Residue-level contacts at the interface:
Residue T104 in protein 1 interacts with residue I7 in protein 2 (closest heavy-atom distance 3.5 Å).
Residue D123 in protein 1 contacts residue N4 in protein 2 (closest heavy-atom distance 2.8 Å).
Residue D124 in protein 1 contacts residue N4 in protein 2 (closest heavy-atom distance 4.6 Å).
Residue M108 in protein 1 is in contact with residue T11 in protein 2 (closest heavy-atom distance 4.8 Å).
Residue V121 in protein 1 interacts with residue I7 in protein 2 (closest heavy-atom distance 4.3 Å).
Residue S122 in protein 1 is in contact with residue N4 in protein 2 (closest heavy-atom distance 2.7 Å).
Residue V121 in protein 1 is in contact with residue N4 in protein 2 (closest heavy-atom distance 3.6 Å).
Residue T104 in protein 1 contacts residue V6 in protein 2 (closest heavy-atom distance 4.7 Å).
Residue A107 in protein 1 is in contact with residue I7 in protein 2 (closest heavy-atom distance 3.8 Å).
Residue T104 in protein 1 contacts residue T10 in protein 2 (closest heavy-atom distance 3.6 Å).
Residue E100 in protein 1 is in contact with residue V6 in protein 2 (closest heavy-atom distance 3.7 Å).
Residue E100 in protein 1 is in contact with residue R9 in protein 2 (closest heavy-atom distance 3.1 Å).
Residue E100 in protein 1 interacts with residue T10 in protein 2 (closest heavy-atom distance 4.0 Å).
Residue D123 in protein 1 interacts with residue R3 in protein 2 (closest heavy-atom distance 3.4 Å).
Residue I103 in protein 1 contacts residue V6 in protein 2 (closest heavy-atom distance 4.7 Å).
Residue V121 in protein 1 is in contact with residue V6 in protein 2 (closest heavy-atom distance 4.1 Å).
Residue W101 in protein 1 contacts residue T10 in protein 2 (closest heavy-atom distance 4.4 Å).
Residue V118 in protein 1 is in contact with residue I7 in protein 2 (closest heavy-atom distance 4.8 Å).

Sequence of protein 2:
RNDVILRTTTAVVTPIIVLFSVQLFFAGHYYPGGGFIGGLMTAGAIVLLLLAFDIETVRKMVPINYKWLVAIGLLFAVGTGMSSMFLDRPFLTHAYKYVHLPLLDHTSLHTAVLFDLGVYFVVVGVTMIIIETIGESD

The following describes two proteins that form a bound complex.

Sequence of protein 1:
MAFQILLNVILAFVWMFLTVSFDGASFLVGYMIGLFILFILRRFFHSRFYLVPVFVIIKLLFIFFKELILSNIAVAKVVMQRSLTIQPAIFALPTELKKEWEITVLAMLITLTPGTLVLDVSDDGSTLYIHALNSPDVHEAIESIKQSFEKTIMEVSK